Sequence of the second protein:
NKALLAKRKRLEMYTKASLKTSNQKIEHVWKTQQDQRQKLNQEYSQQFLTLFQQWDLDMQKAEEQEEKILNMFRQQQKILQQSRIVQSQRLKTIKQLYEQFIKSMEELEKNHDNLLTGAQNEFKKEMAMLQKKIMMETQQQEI

This data describes a binding interaction between two proteins.

Sequence of the first protein:
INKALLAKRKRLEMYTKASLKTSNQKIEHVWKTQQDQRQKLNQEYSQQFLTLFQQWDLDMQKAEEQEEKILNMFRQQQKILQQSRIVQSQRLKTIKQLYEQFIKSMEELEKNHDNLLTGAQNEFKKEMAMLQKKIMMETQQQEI

Residue-level contacts at the interface:
Residue L134 in the first protein contacts residue W48 in the second protein (closest heavy-atom distance 3.6 Å).
Residue Y116 in the first protein interacts with residue Y62 in the second protein (closest heavy-atom distance 3.6 Å).
Residue Q52 in the first protein is in contact with residue D131 in the second protein (closest heavy-atom distance 3.7 Å).
Residue E84 in the first protein is in contact with residue R102 in the second protein (closest heavy-atom distance 3.6 Å).
Residue E160 in the first protein interacts with residue N19 in the second protein (closest heavy-atom distance 3.7 Å).
Residue F91 in the first protein interacts with residue F91 in the second protein (closest heavy-atom distance 3.2 Å).
Residue Q105 in the first protein interacts with residue W73 in the second protein (closest heavy-atom distance 2.7 Å).
Residue R26 in the first protein contacts residue Q157 in the second protein (closest heavy-atom distance 3.2 Å).
Residue L22 in the first protein interacts with residue Q158 in the second protein (closest heavy-atom distance 3.5 Å).
Residue Q159 in the first protein contacts residue L22 in the second protein (closest heavy-atom distance 3.4 Å).
Residue S63 in the first protein is in contact with residue I120 in the second protein (closest heavy-atom distance 3.6 Å).
Residue R26 in the first protein interacts with residue E160 in the second protein (closest heavy-atom distance 3.5 Å).
Residue L88 in the first protein is in contact with residue F91 in the second protein (closest heavy-atom distance 3.6 Å).
Residue I44 in the first protein contacts residue Q138 in the second protein (closest heavy-atom distance 3.6 Å).
Residue W48 in the first protein is in contact with residue L134 in the second protein (closest heavy-atom distance 3.6 Å).
Residue R55 in the first protein is in contact with residue E127 in the second protein (closest heavy-atom distance 2.9 Å).
Residue Y116 in the first protein interacts with residue S63 in the second protein (closest heavy-atom distance 2.9 Å).
Residue E45 in the first protein interacts with residue Q138 in the second protein (closest heavy-atom distance 3.4 Å).
Residue T33 in the first protein contacts residue Q149 in the second protein (closest heavy-atom distance 3.7 Å).
Residue Q138 in the first protein is in contact with residue W48 in the second protein (closest heavy-atom distance 3.1 Å).
Residue N41 in the first protein interacts with residue K142 in the second protein (closest heavy-atom distance 3.6 Å).
Residue F70 in the first protein interacts with residue K113 in the second protein (closest heavy-atom distance 3.7 Å).
Residue Y62 in the first protein contacts residue Y116 in the second protein (closest heavy-atom distance 3.5 Å).
Residue L22 in the first protein interacts with residue E160 in the second protein (closest heavy-atom distance 3.7 Å).
Residue Q157 in the first protein is in contact with residue R26 in the second protein (closest heavy-atom distance 3.3 Å).
Residue E84 in the first protein contacts residue L98 in the second protein (closest heavy-atom distance 3.4 Å).
Residue Q99 in the first protein interacts with residue E84 in the second protein (closest heavy-atom distance 3.7 Å).
Residue L88 in the first protein is in contact with residue Q95 in the second protein (closest heavy-atom distance 3.6 Å).
Residue K142 in the first protein is in contact with residue N41 in the second protein (closest heavy-atom distance 3.7 Å).
Residue I120 in the first protein contacts residue S63 in the second protein (closest heavy-atom distance 3.6 Å).
Residue R102 in the first protein is in contact with residue M77 in the second protein (closest heavy-atom distance 3.2 Å).
Residue M77 in the first protein contacts residue S106 in the second protein (closest heavy-atom distance 3.6 Å).
Residue L109 in the first protein contacts residue D74 in the second protein (closest heavy-atom distance 3.7 Å).
Residue R102 in the first protein is in contact with residue E81 in the second protein (closest heavy-atom distance 3.5 Å).
Residue K113 in the first protein interacts with residue F70 in the second protein (closest heavy-atom distance 3.5 Å).
Residue E81 in the first protein contacts residue R102 in the second protein (closest heavy-atom distance 3.1 Å).
Residue E127 in the first protein is in contact with residue R55 in the second protein (closest heavy-atom distance 3.1 Å).
Residue S63 in the first protein is in contact with residue Y116 in the second protein (closest heavy-atom distance 3.0 Å).
Residue M153 in the first protein is in contact with residue L29 in the second protein (closest heavy-atom distance 3.6 Å).
Residue N19 in the first protein interacts with residue I161 in the second protein (closest heavy-atom distance 2.9 Å).
Residue F91 in the first protein interacts with residue I87 in the second protein (closest heavy-atom distance 3.7 Å).
Residue E160 in the first protein is in contact with residue R26 in the second protein (closest heavy-atom distance 3.2 Å).
Residue L109 in the first protein contacts residue W73 in the second protein (closest heavy-atom distance 3.4 Å).
Residue M153 in the first protein contacts residue E30 in the second protein (closest heavy-atom distance 3.7 Å).
Residue F141 in the first protein contacts residue N41 in the second protein (closest heavy-atom distance 3.7 Å).
Residue Q149 in the first protein contacts residue T33 in the second protein (closest heavy-atom distance 3.7 Å).
Residue W48 in the first protein interacts with residue Q138 in the second protein (closest heavy-atom distance 3.0 Å).
Residue Y116 in the first protein is in contact with residue F66 in the second protein (closest heavy-atom distance 3.6 Å).
Residue Q158 in the first protein contacts residue R26 in the second protein (closest heavy-atom distance 2.8 Å).
Residue M153 in the first protein contacts residue T33 in the second protein (closest heavy-atom distance 3.6 Å).
Residue N59 in the first protein interacts with residue M123 in the second protein (closest heavy-atom distance 3.3 Å).
Residue N19 in the first protein is in contact with residue E160 in the second protein (closest heavy-atom distance 3.3 Å).
Residue F66 in the first protein interacts with residue Y116 in the second protein (closest heavy-atom distance 3.5 Å).
Residue R26 in the first protein interacts with residue Q158 in the second protein (closest heavy-atom distance 2.8 Å).
Residue Q138 in the first protein interacts with residue E45 in the second protein (closest heavy-atom distance 3.5 Å).
Residue Q95 in the first protein is in contact with residue I87 in the second protein (closest heavy-atom distance 3.4 Å).
Residue I161 in the first protein interacts with residue N19 in the second protein (closest heavy-atom distance 3.3 Å).
Residue R102 in the first protein is in contact with residue E84 in the second protein (closest heavy-atom distance 3.1 Å).
Residue Q105 in the first protein interacts with residue M77 in the second protein (closest heavy-atom distance 3.3 Å).
Residue L109 in the first protein interacts with residue F70 in the second protein (closest heavy-atom distance 3.6 Å).